Sequence of chain A:
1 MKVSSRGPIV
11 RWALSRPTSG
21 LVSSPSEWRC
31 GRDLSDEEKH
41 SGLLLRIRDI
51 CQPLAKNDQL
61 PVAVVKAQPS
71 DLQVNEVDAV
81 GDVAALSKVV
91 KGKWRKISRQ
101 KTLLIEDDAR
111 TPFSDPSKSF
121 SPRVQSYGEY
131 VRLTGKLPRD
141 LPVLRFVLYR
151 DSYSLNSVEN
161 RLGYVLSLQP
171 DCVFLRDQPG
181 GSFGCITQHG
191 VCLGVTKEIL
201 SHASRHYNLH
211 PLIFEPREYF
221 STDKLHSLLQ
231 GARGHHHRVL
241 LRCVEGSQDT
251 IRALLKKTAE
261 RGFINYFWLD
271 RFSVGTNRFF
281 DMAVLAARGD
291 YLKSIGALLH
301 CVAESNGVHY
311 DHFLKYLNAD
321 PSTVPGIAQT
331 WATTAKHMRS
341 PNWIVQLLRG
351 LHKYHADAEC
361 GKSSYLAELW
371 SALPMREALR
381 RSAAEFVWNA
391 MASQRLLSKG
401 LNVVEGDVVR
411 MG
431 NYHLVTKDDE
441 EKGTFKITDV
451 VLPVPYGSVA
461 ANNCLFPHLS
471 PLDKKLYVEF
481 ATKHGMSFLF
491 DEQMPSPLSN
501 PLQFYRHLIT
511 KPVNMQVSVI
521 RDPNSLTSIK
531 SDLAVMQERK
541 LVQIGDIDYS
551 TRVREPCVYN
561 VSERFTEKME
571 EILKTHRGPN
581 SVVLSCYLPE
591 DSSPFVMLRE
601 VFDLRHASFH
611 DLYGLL

Sequence of chain B:
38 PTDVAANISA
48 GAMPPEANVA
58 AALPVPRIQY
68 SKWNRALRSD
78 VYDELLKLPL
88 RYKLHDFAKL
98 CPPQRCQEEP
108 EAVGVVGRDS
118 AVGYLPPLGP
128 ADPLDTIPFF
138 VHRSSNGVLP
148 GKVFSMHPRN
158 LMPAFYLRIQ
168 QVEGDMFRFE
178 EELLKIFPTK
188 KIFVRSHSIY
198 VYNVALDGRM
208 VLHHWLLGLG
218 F

Contacts between the two chains:
Residue S322 in chain A interacts with residue D93 in chain B (closest heavy-atom distance 3.6 Å).
Residue N318 in chain A interacts with residue D80 in chain B (closest heavy-atom distance 4.2 Å).
Residue H337 in chain A contacts residue P61 in chain B (closest heavy-atom distance 3.2 Å).
Residue V22 in chain A is in contact with residue A47 in chain B (closest heavy-atom distance 3.6 Å).
Residue R16 in chain A interacts with residue A43 in chain B (closest heavy-atom distance 3.8 Å).
Residue D320 in chain A contacts residue D80 in chain B (closest heavy-atom distance 3.0 Å).
Residue A319 in chain A interacts with residue D80 in chain B (closest heavy-atom distance 3.4 Å).
Residue V308 in chain A interacts with residue T39 in chain B (closest heavy-atom distance 4.3 Å).
Residue N306 in chain A contacts residue M50 in chain B (closest heavy-atom distance 3.3 Å).
Residue R11 in chain A is in contact with residue N44 in chain B (closest heavy-atom distance 4.4 Å).
Residue H610 in chain A interacts with residue G48 in chain B (closest heavy-atom distance 4.2 Å).
Residue H337 in chain A interacts with residue V62 in chain B (closest heavy-atom distance 3.7 Å).
Residue N318 in chain A contacts residue K84 in chain B (closest heavy-atom distance 2.5 Å).
Residue T323 in chain A is in contact with residue L83 in chain B (closest heavy-atom distance 4.3 Å).
Residue R11 in chain A interacts with residue T39 in chain B (closest heavy-atom distance 3.0 Å).
Residue N306 in chain A contacts residue P51 in chain B (closest heavy-atom distance 4.2 Å).
Residue D311 in chain A contacts residue P38 in chain B (closest heavy-atom distance 3.2 Å).
Residue T334 in chain A contacts residue V62 in chain B (closest heavy-atom distance 3.7 Å).
Residue I327 in chain A contacts residue S76 in chain B (closest heavy-atom distance 4.2 Å).
Residue R339 in chain A interacts with residue E53 in chain B (closest heavy-atom distance 3.3 Å).
Residue S322 in chain A interacts with residue A95 in chain B (closest heavy-atom distance 2.6 Å).
Residue R205 in chain A interacts with residue E53 in chain B (closest heavy-atom distance 3.4 Å).
Residue Y164 in chain A is in contact with residue E53 in chain B (closest heavy-atom distance 3.5 Å).
Residue R339 in chain A is in contact with residue N55 in chain B (closest heavy-atom distance 3.9 Å).
Residue R205 in chain A contacts residue P52 in chain B (closest heavy-atom distance 3.3 Å).
Residue A319 in chain A contacts residue K84 in chain B (closest heavy-atom distance 4.1 Å).
Residue T333 in chain A contacts residue V62 in chain B (closest heavy-atom distance 3.8 Å).
Residue T323 in chain A is in contact with residue S76 in chain B (closest heavy-atom distance 3.2 Å).
Residue H337 in chain A interacts with residue P63 in chain B (closest heavy-atom distance 3.5 Å).
Residue D320 in chain A interacts with residue L83 in chain B (closest heavy-atom distance 4.1 Å).
Residue D320 in chain A interacts with residue K84 in chain B (closest heavy-atom distance 4.4 Å).
Residue T330 in chain A is in contact with residue R64 in chain B (closest heavy-atom distance 3.4 Å).
Residue S15 in chain A contacts residue T39 in chain B (closest heavy-atom distance 3.8 Å).
Residue L14 in chain A interacts with residue N44 in chain B (closest heavy-atom distance 3.5 Å).
Residue R339 in chain A is in contact with residue V56 in chain B (closest heavy-atom distance 3.5 Å).
Residue P17 in chain A interacts with residue A43 in chain B (closest heavy-atom distance 3.6 Å).
Residue S15 in chain A contacts residue D40 in chain B (closest heavy-atom distance 2.9 Å).
Residue Y153 in chain A interacts with residue P52 in chain B (closest heavy-atom distance 4.2 Å).
Residue A13 in chain A contacts residue A49 in chain B (closest heavy-atom distance 3.9 Å).
Residue M338 in chain A contacts residue M50 in chain B (closest heavy-atom distance 3.6 Å).
Residue P17 in chain A contacts residue A47 in chain B (closest heavy-atom distance 3.8 Å).
Residue G326 in chain A contacts residue S76 in chain B (closest heavy-atom distance 3.4 Å).
Residue M338 in chain A interacts with residue A54 in chain B (closest heavy-atom distance 3.6 Å).
Residue V308 in chain A is in contact with residue M50 in chain B (closest heavy-atom distance 3.8 Å).
Residue M338 in chain A is in contact with residue E53 in chain B (closest heavy-atom distance 3.8 Å).
Residue P17 in chain A contacts residue N44 in chain B (closest heavy-atom distance 3.5 Å).
Residue S15 in chain A contacts residue P38 in chain B (closest heavy-atom distance 3.4 Å).
Residue R16 in chain A is in contact with residue D40 in chain B (closest heavy-atom distance 3.4 Å).
Residue V308 in chain A contacts residue V41 in chain B (closest heavy-atom distance 4.0 Å).
Residue H337 in chain A is in contact with residue L60 in chain B (closest heavy-atom distance 2.6 Å).
Residue S15 in chain A interacts with residue N44 in chain B (closest heavy-atom distance 3.5 Å).
Residue M338 in chain A interacts with residue A57 in chain B (closest heavy-atom distance 3.9 Å).
Residue S322 in chain A interacts with residue F94 in chain B (closest heavy-atom distance 3.1 Å).
Residue T323 in chain A is in contact with residue D80 in chain B (closest heavy-atom distance 3.7 Å).
Residue T333 in chain A contacts residue P63 in chain B (closest heavy-atom distance 3.5 Å).
Residue S305 in chain A is in contact with residue A49 in chain B (closest heavy-atom distance 4.2 Å).
Residue W12 in chain A interacts with residue A49 in chain B (closest heavy-atom distance 3.6 Å).
Residue G307 in chain A is in contact with residue T39 in chain B (closest heavy-atom distance 4.2 Å).
Residue H337 in chain A contacts residue A57 in chain B (closest heavy-atom distance 3.4 Å).
Residue H337 in chain A is in contact with residue V56 in chain B (closest heavy-atom distance 3.4 Å).

These two protein chains interact to form a complex.